Sequence of protein 1:
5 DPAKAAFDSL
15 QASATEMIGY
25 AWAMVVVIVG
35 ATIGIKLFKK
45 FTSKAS

Sequence of protein 2:
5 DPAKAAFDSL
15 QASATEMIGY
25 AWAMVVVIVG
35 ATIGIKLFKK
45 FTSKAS

This data describes a binding interaction between two proteins.

Contacts between the two chains:
Residue K48 in protein 2 interacts with residue K43 in protein 1 (closest heavy-atom distance 3.2 Å).
Residue F45 in protein 2 is in contact with residue I32 in protein 1 (closest heavy-atom distance 4.2 Å).
Residue S50 in protein 2 contacts residue K43 in protein 1 (closest heavy-atom distance 4.3 Å).
Residue F45 in protein 2 is in contact with residue A35 in protein 1 (closest heavy-atom distance 4.4 Å).
Residue K44 in protein 2 contacts residue T36 in protein 1 (closest heavy-atom distance 4.9 Å).
Residue L41 in protein 2 contacts residue I32 in protein 1 (closest heavy-atom distance 4.8 Å).
Residue F45 in protein 2 interacts with residue T36 in protein 1 (closest heavy-atom distance 4.1 Å).
Residue K48 in protein 2 contacts residue I39 in protein 1 (closest heavy-atom distance 4.3 Å).